Sequence of the second protein:
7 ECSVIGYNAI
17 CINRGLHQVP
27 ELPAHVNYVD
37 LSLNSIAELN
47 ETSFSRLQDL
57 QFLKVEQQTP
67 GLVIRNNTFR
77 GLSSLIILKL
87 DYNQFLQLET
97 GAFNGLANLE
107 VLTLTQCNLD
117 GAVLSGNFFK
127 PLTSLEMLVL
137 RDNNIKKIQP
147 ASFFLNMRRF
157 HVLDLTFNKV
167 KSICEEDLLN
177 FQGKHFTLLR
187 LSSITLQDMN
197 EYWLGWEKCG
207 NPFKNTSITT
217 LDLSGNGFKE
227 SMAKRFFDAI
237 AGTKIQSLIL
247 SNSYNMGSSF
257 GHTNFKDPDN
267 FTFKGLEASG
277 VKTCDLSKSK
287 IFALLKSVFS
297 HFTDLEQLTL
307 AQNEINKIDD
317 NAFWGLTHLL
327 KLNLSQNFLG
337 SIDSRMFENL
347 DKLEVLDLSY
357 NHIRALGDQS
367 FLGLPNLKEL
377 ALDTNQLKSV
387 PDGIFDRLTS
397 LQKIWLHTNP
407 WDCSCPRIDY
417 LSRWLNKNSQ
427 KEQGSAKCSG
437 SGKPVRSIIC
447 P

The following describes two proteins that form a bound complex.

Sequence of the first protein:
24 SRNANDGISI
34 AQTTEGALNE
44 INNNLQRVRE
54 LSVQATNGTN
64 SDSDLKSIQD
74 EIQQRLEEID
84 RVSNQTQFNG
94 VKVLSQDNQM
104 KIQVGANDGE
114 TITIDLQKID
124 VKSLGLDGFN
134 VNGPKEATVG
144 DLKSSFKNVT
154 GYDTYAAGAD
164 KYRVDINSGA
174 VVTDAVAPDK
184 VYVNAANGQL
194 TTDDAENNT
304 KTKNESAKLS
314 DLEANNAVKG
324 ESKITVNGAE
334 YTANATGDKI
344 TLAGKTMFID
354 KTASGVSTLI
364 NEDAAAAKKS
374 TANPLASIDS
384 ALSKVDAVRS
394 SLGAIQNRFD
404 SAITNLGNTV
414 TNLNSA

Contacts between the two chains:
Residue K165 in the second protein is in contact with residue D389 in the first protein (closest heavy-atom distance 3.4 Å).
Residue I83 in the second protein is in contact with residue L416 in the first protein (closest heavy-atom distance 3.8 Å).
Residue L39 in the second protein interacts with residue S404 in the first protein (closest heavy-atom distance 3.6 Å).
Residue I18 in the second protein interacts with residue T407 in the first protein (closest heavy-atom distance 3.4 Å).
Residue Y198 in the second protein interacts with residue V56 in the first protein (closest heavy-atom distance 3.7 Å).
Residue S255 in the second protein interacts with residue R78 in the first protein (closest heavy-atom distance 2.9 Å).
Residue F261 in the second protein contacts residue Q57 in the first protein (closest heavy-atom distance 3.4 Å).
Residue N251 in the second protein interacts with residue R50 in the first protein (closest heavy-atom distance 3.4 Å).
Residue H258 in the second protein interacts with residue Q77 in the first protein (closest heavy-atom distance 2.8 Å).
Residue Y88 in the second protein is in contact with residue G396 in the first protein (closest heavy-atom distance 3.6 Å).
Residue Q112 in the second protein contacts residue A397 in the first protein (closest heavy-atom distance 3.8 Å).
Residue N260 in the second protein is in contact with residue Q57 in the first protein (closest heavy-atom distance 3.0 Å).
Residue N19 in the second protein contacts residue E113 in the first protein (closest heavy-atom distance 3.4 Å).
Residue K286 in the second protein interacts with residue R78 in the first protein (closest heavy-atom distance 3.8 Å).
Residue Y88 in the second protein interacts with residue N400 in the first protein (closest heavy-atom distance 3.6 Å).
Residue F261 in the second protein is in contact with residue L54 in the first protein (closest heavy-atom distance 3.6 Å).
Residue N260 in the second protein contacts residue S70 in the first protein (closest heavy-atom distance 2.9 Å).
Residue S254 in the second protein interacts with residue R50 in the first protein (closest heavy-atom distance 3.3 Å).
Residue Y198 in the second protein interacts with residue G61 in the first protein (closest heavy-atom distance 4.0 Å).
Residue I83 in the second protein interacts with residue A419 in the first protein (closest heavy-atom distance 3.5 Å).
Residue N248 in the second protein contacts residue N46 in the first protein (closest heavy-atom distance 3.4 Å).
Residue Q63 in the second protein interacts with residue N400 in the first protein (closest heavy-atom distance 2.8 Å).
Residue F261 in the second protein interacts with residue R50 in the first protein (closest heavy-atom distance 3.6 Å).
Residue N14 in the second protein contacts residue V413 in the first protein (closest heavy-atom distance 3.5 Å).
Residue K225 in the second protein contacts residue Q57 in the first protein (closest heavy-atom distance 2.8 Å).
Residue F58 in the second protein contacts residue A419 in the first protein (closest heavy-atom distance 3.9 Å).
Residue F261 in the second protein interacts with residue E53 in the first protein (closest heavy-atom distance 3.8 Å).
Residue Y34 in the second protein is in contact with residue V413 in the first protein (closest heavy-atom distance 3.7 Å).
Residue I18 in the second protein contacts residue S404 in the first protein (closest heavy-atom distance 3.6 Å).
Residue K225 in the second protein interacts with residue E53 in the first protein (closest heavy-atom distance 3.9 Å).
Residue I16 in the second protein contacts residue N408 in the first protein (closest heavy-atom distance 3.8 Å).
Residue I11 in the second protein is in contact with residue N411 in the first protein (closest heavy-atom distance 3.8 Å).
Residue Q63 in the second protein is in contact with residue R401 in the first protein (closest heavy-atom distance 3.4 Å).
Residue I18 in the second protein contacts residue N408 in the first protein (closest heavy-atom distance 3.7 Å).
Residue Y88 in the second protein is in contact with residue A397 in the first protein (closest heavy-atom distance 3.6 Å).
Residue D138 in the second protein contacts residue R392 in the first protein (closest heavy-atom distance 2.3 Å).
Residue N260 in the second protein interacts with residue E74 in the first protein (closest heavy-atom distance 3.0 Å).
Residue Y198 in the second protein is in contact with residue N60 in the first protein (closest heavy-atom distance 3.6 Å).
Residue S9 in the second protein is in contact with residue N411 in the first protein (closest heavy-atom distance 3.6 Å).
Residue E62 in the second protein contacts residue N400 in the first protein (closest heavy-atom distance 2.7 Å).
Residue T191 in the second protein contacts residue Q49 in the first protein (closest heavy-atom distance 3.9 Å).
Residue Y250 in the second protein interacts with residue R50 in the first protein (closest heavy-atom distance 2.7 Å).
Residue L39 in the second protein contacts residue R401 in the first protein (closest heavy-atom distance 3.9 Å).
Residue Y198 in the second protein interacts with residue Q57 in the first protein (closest heavy-atom distance 3.6 Å).
Residue N251 in the second protein interacts with residue E53 in the first protein (closest heavy-atom distance 3.6 Å).
Residue F58 in the second protein interacts with residue T414 in the first protein (closest heavy-atom distance 3.1 Å).
Residue N260 in the second protein contacts residue L54 in the first protein (closest heavy-atom distance 3.8 Å).
Residue G253 in the second protein contacts residue R50 in the first protein (closest heavy-atom distance 2.9 Å).
Residue N260 in the second protein is in contact with residue I71 in the first protein (closest heavy-atom distance 3.3 Å).
Residue Y34 in the second protein contacts residue T414 in the first protein (closest heavy-atom distance 3.7 Å).
Residue K286 in the second protein is in contact with residue R50 in the first protein (closest heavy-atom distance 3.9 Å).
Residue R20 in the second protein interacts with residue N408 in the first protein (closest heavy-atom distance 2.8 Å).
Residue F163 in the second protein interacts with residue R392 in the first protein (closest heavy-atom distance 3.8 Å).
Residue Y250 in the second protein contacts residue N46 in the first protein (closest heavy-atom distance 3.6 Å).
Residue Q193 in the second protein interacts with residue R52 in the first protein (closest heavy-atom distance 3.3 Å).
Residue Y250 in the second protein contacts residue Q49 in the first protein (closest heavy-atom distance 3.3 Å).
Residue Q63 in the second protein contacts residue A397 in the first protein (closest heavy-atom distance 3.0 Å).
Residue N196 in the second protein is in contact with residue E53 in the first protein (closest heavy-atom distance 3.9 Å).
Residue Q112 in the second protein interacts with residue S393 in the first protein (closest heavy-atom distance 3.1 Å).
Residue H258 in the second protein is in contact with residue E74 in the first protein (closest heavy-atom distance 3.5 Å).